Sequence of chain A:
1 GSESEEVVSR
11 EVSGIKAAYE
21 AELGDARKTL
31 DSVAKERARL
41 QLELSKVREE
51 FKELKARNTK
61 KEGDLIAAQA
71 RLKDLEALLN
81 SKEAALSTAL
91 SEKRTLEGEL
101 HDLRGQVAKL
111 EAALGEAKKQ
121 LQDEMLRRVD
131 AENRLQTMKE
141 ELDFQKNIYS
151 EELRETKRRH

These two protein chains interact to form a complex.

Sequence of chain B:
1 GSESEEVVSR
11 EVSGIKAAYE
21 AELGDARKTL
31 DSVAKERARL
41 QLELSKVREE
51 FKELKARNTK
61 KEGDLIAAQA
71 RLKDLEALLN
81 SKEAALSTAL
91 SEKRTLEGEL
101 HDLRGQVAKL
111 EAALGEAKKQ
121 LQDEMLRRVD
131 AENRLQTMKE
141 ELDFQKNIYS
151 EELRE

Interface contacts:
Residue L135 in chain A contacts residue L135 in chain B (closest heavy-atom distance 3.6 Å).
Residue K93 in chain A is in contact with residue L96 in chain B (closest heavy-atom distance 3.4 Å).
Residue Q145 in chain A interacts with residue K146 in chain B (closest heavy-atom distance 3.2 Å).
Residue R127 in chain A is in contact with residue E132 in chain B (closest heavy-atom distance 3.4 Å).
Residue M138 in chain A is in contact with residue L135 in chain B (closest heavy-atom distance 3.6 Å).
Residue M138 in chain A is in contact with residue M138 in chain B (closest heavy-atom distance 3.6 Å).
Residue L100 in chain A is in contact with residue E99 in chain B (closest heavy-atom distance 3.5 Å).
Residue L114 in chain A interacts with residue A113 in chain B (closest heavy-atom distance 3.5 Å).
Residue K61 in chain A interacts with residue E62 in chain B (closest heavy-atom distance 3.4 Å).
Residue L121 in chain A contacts residue Q120 in chain B (closest heavy-atom distance 3.4 Å).
Residue L54 in chain A interacts with residue F51 in chain B (closest heavy-atom distance 3.6 Å).
Residue R37 in chain A interacts with residue L40 in chain B (closest heavy-atom distance 3.6 Å).
Residue R37 in chain A interacts with residue V33 in chain B (closest heavy-atom distance 3.5 Å).
Residue L100 in chain A interacts with residue L100 in chain B (closest heavy-atom distance 3.6 Å).
Residue E83 in chain A contacts residue K82 in chain B (closest heavy-atom distance 3.2 Å).
Residue Q120 in chain A contacts residue L121 in chain B (closest heavy-atom distance 3.6 Å).
Residue N58 in chain A is in contact with residue N58 in chain B (closest heavy-atom distance 3.5 Å).
Residue K16 in chain A contacts residue Y19 in chain B (closest heavy-atom distance 3.6 Å).
Residue L135 in chain A is in contact with residue R134 in chain B (closest heavy-atom distance 3.4 Å).
Residue Y19 in chain A contacts residue Y19 in chain B (closest heavy-atom distance 3.5 Å).
Residue E141 in chain A interacts with residue L142 in chain B (closest heavy-atom distance 3.3 Å).
Residue E62 in chain A interacts with residue R57 in chain B (closest heavy-atom distance 2.8 Å).
Residue A89 in chain A interacts with residue K93 in chain B (closest heavy-atom distance 3.4 Å).
Residue E99 in chain A is in contact with residue R104 in chain B (closest heavy-atom distance 3.5 Å).
Residue R134 in chain A is in contact with residue L135 in chain B (closest heavy-atom distance 3.4 Å).
Residue K146 in chain A contacts residue E141 in chain B (closest heavy-atom distance 3.4 Å).
Residue N58 in chain A contacts residue L54 in chain B (closest heavy-atom distance 3.6 Å).
Residue R71 in chain A is in contact with residue L72 in chain B (closest heavy-atom distance 3.6 Å).
Residue Q106 in chain A contacts residue V107 in chain B (closest heavy-atom distance 3.5 Å).
Residue E22 in chain A contacts residue L23 in chain B (closest heavy-atom distance 3.6 Å).
Residue Y19 in chain A contacts residue E22 in chain B (closest heavy-atom distance 2.7 Å).
Residue E43 in chain A interacts with residue R48 in chain B (closest heavy-atom distance 3.2 Å).
Residue R128 in chain A is in contact with residue R127 in chain B (closest heavy-atom distance 3.0 Å).
Residue L114 in chain A is in contact with residue L114 in chain B (closest heavy-atom distance 3.6 Å).
Residue F51 in chain A is in contact with residue F51 in chain B (closest heavy-atom distance 3.6 Å).
Residue L121 in chain A is in contact with residue L121 in chain B (closest heavy-atom distance 3.6 Å).
Residue E124 in chain A contacts residue L121 in chain B (closest heavy-atom distance 3.5 Å).
Residue K82 in chain A interacts with residue E83 in chain B (closest heavy-atom distance 3.0 Å).
Residue L78 in chain A is in contact with residue L79 in chain B (closest heavy-atom distance 3.6 Å).
Residue F51 in chain A contacts residue E50 in chain B (closest heavy-atom distance 3.5 Å).
Residue K146 in chain A is in contact with residue Q145 in chain B (closest heavy-atom distance 3.5 Å).
Residue E132 in chain A interacts with residue R127 in chain B (closest heavy-atom distance 2.9 Å).
Residue E76 in chain A is in contact with residue R71 in chain B (closest heavy-atom distance 2.9 Å).
Residue A113 in chain A interacts with residue L114 in chain B (closest heavy-atom distance 3.5 Å).
Residue R127 in chain A is in contact with residue R128 in chain B (closest heavy-atom distance 3.1 Å).
Residue L72 in chain A contacts residue R71 in chain B (closest heavy-atom distance 3.6 Å).
Residue L40 in chain A is in contact with residue L44 in chain B (closest heavy-atom distance 3.6 Å).
Residue V107 in chain A interacts with residue V107 in chain B (closest heavy-atom distance 3.6 Å).
Residue K93 in chain A interacts with residue E92 in chain B (closest heavy-atom distance 3.3 Å).
Residue R128 in chain A contacts residue E124 in chain B (closest heavy-atom distance 2.8 Å).
Residue R57 in chain A contacts residue E62 in chain B (closest heavy-atom distance 2.9 Å).
Residue E152 in chain A interacts with residue L153 in chain B (closest heavy-atom distance 3.3 Å).
Residue E111 in chain A contacts residue Q106 in chain B (closest heavy-atom distance 3.2 Å).
Residue E62 in chain A interacts with residue K61 in chain B (closest heavy-atom distance 3.5 Å).
Residue E124 in chain A interacts with residue M125 in chain B (closest heavy-atom distance 3.4 Å).
Residue E124 in chain A interacts with residue R128 in chain B (closest heavy-atom distance 3.4 Å).
Residue E92 in chain A interacts with residue K93 in chain B (closest heavy-atom distance 2.8 Å).
Residue E36 in chain A interacts with residue R37 in chain B (closest heavy-atom distance 3.5 Å).
Residue E11 in chain A interacts with residue K16 in chain B (closest heavy-atom distance 3.1 Å).
Residue R48 in chain A interacts with residue E43 in chain B (closest heavy-atom distance 3.6 Å).